Residue-level contacts at the interface:
Residue R149 in the first protein contacts residue Q107 in the second protein (closest heavy-atom distance 5.0 Å).
Residue K152 in the first protein contacts residue Y106 in the second protein (closest heavy-atom distance 3.1 Å).
Residue R149 in the first protein contacts residue Y106 in the second protein (closest heavy-atom distance 2.8 Å).
Residue K152 in the first protein contacts residue G105 in the second protein (closest heavy-atom distance 4.1 Å).
Residue Y151 in the first protein contacts residue Y106 in the second protein (closest heavy-atom distance 3.1 Å).

Sequence of the first protein:
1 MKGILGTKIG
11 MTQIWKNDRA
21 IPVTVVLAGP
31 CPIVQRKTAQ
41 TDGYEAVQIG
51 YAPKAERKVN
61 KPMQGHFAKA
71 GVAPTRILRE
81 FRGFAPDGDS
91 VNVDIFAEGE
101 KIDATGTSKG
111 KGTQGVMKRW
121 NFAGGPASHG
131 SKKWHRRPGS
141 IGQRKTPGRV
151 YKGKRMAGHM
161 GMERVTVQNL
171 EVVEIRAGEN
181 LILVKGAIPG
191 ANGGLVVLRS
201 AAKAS

The following describes two proteins that form a bound complex.

Sequence of the second protein:
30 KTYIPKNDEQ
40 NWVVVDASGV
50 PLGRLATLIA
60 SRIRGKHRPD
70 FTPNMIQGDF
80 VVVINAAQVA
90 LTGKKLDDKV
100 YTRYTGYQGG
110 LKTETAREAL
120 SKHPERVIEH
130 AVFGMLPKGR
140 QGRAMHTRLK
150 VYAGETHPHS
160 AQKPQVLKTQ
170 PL